Sequence of protein 2:
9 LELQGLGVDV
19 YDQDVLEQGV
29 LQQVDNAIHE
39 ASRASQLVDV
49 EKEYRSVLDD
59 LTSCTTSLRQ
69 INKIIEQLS

Residue-level contacts at the interface:
Residue L59 in protein 1 interacts with residue D58 in protein 2 (closest heavy-atom distance 3.7 Å).
Residue V55 in protein 1 is in contact with residue Y52 in protein 2 (closest heavy-atom distance 3.8 Å).
Residue V55 in protein 1 interacts with residue L56 in protein 2 (closest heavy-atom distance 4.3 Å).
Residue L59 in protein 1 is in contact with residue C62 in protein 2 (closest heavy-atom distance 4.5 Å).
Residue C62 in protein 1 is in contact with residue C62 in protein 2 (closest heavy-atom distance 2.0 Å).
Residue T63 in protein 1 contacts residue C62 in protein 2 (closest heavy-atom distance 3.9 Å).
Residue C62 in protein 1 is in contact with residue L59 in protein 2 (closest heavy-atom distance 4.5 Å).
Residue L59 in protein 1 interacts with residue L59 in protein 2 (closest heavy-atom distance 3.7 Å).
Residue C62 in protein 1 interacts with residue T63 in protein 2 (closest heavy-atom distance 3.9 Å).
Residue V55 in protein 1 is in contact with residue L59 in protein 2 (closest heavy-atom distance 3.8 Å).
Residue V55 in protein 1 contacts residue V55 in protein 2 (closest heavy-atom distance 3.6 Å).
Residue D58 in protein 1 is in contact with residue L59 in protein 2 (closest heavy-atom distance 3.7 Å).
Residue V48 in protein 1 interacts with residue V48 in protein 2 (closest heavy-atom distance 4.9 Å).
Residue Y52 in protein 1 contacts residue E51 in protein 2 (closest heavy-atom distance 4.1 Å).
Residue L66 in protein 1 is in contact with residue L66 in protein 2 (closest heavy-atom distance 3.5 Å).
Residue R41 in protein 1 interacts with residue R41 in protein 2 (closest heavy-atom distance 4.5 Å).
Residue L59 in protein 1 contacts residue V55 in protein 2 (closest heavy-atom distance 3.8 Å).
Residue E51 in protein 1 contacts residue Y52 in protein 2 (closest heavy-atom distance 4.1 Å).
Residue L66 in protein 1 is in contact with residue C62 in protein 2 (closest heavy-atom distance 3.5 Å).
Residue L56 in protein 1 contacts residue V55 in protein 2 (closest heavy-atom distance 4.3 Å).
Residue C62 in protein 1 contacts residue L66 in protein 2 (closest heavy-atom distance 3.5 Å).
Residue Y52 in protein 1 contacts residue Y52 in protein 2 (closest heavy-atom distance 3.9 Å).
Residue Y52 in protein 1 interacts with residue V55 in protein 2 (closest heavy-atom distance 3.8 Å).

The following describes two proteins that form a bound complex.

Sequence of protein 1:
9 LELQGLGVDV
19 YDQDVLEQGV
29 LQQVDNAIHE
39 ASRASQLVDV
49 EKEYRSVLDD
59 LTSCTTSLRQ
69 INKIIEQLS